Interface contacts:
Residue Q418 in protein 1 is in contact with residue D41 in protein 2 (closest heavy-atom distance 3.5 Å).
Residue W170 in protein 1 contacts residue T56 in protein 2 (closest heavy-atom distance 3.3 Å).
Residue V159 in protein 1 interacts with residue A16 in protein 2 (closest heavy-atom distance 3.6 Å).
Residue P37 in protein 1 interacts with residue I70 in protein 2 (closest heavy-atom distance 4.0 Å).
Residue A163 in protein 1 contacts residue F63 in protein 2 (closest heavy-atom distance 3.5 Å).
Residue P37 in protein 1 interacts with residue A67 in protein 2 (closest heavy-atom distance 3.9 Å).
Residue R116 in protein 1 is in contact with residue L24 in protein 2 (closest heavy-atom distance 3.1 Å).
Residue N182 in protein 1 interacts with residue L35 in protein 2 (closest heavy-atom distance 3.2 Å).
Residue R116 in protein 1 is in contact with residue P28 in protein 2 (closest heavy-atom distance 3.5 Å).
Residue E173 in protein 1 interacts with residue P28 in protein 2 (closest heavy-atom distance 3.5 Å).
Residue R17 in protein 1 contacts residue A40 in protein 2 (closest heavy-atom distance 3.4 Å).
Residue W170 in protein 1 contacts residue V57 in protein 2 (closest heavy-atom distance 3.9 Å).
Residue I120 in protein 1 interacts with residue L24 in protein 2 (closest heavy-atom distance 3.7 Å).
Residue Q113 in protein 1 is in contact with residue E27 in protein 2 (closest heavy-atom distance 3.1 Å).
Residue R422 in protein 1 contacts residue D41 in protein 2 (closest heavy-atom distance 3.4 Å).
Residue Q414 in protein 1 interacts with residue M36 in protein 2 (closest heavy-atom distance 3.5 Å).
Residue I117 in protein 1 is in contact with residue L24 in protein 2 (closest heavy-atom distance 3.6 Å).
Residue R174 in protein 1 is in contact with residue Q26 in protein 2 (closest heavy-atom distance 3.6 Å).
Residue F155 in protein 1 contacts residue L13 in protein 2 (closest heavy-atom distance 3.7 Å).
Residue A163 in protein 1 is in contact with residue A16 in protein 2 (closest heavy-atom distance 3.7 Å).
Residue I120 in protein 1 is in contact with residue V20 in protein 2 (closest heavy-atom distance 3.9 Å).
Residue G181 in protein 1 is in contact with residue G37 in protein 2 (closest heavy-atom distance 3.5 Å).
Residue T160 in protein 1 interacts with residue F63 in protein 2 (closest heavy-atom distance 3.5 Å).
Residue R17 in protein 1 is in contact with residue S39 in protein 2 (closest heavy-atom distance 3.7 Å).
Residue P145 in protein 1 is in contact with residue R75 in protein 2 (closest heavy-atom distance 3.1 Å).
Residue L167 in protein 1 contacts residue G60 in protein 2 (closest heavy-atom distance 3.9 Å).
Residue V159 in protein 1 contacts residue L13 in protein 2 (closest heavy-atom distance 3.9 Å).
Residue R108 in protein 1 interacts with residue G31 in protein 2 (closest heavy-atom distance 3.6 Å).
Residue T176 in protein 1 is in contact with residue G37 in protein 2 (closest heavy-atom distance 3.5 Å).
Residue T160 in protein 1 contacts residue Y12 in protein 2 (closest heavy-atom distance 2.9 Å).
Residue I72 in protein 1 interacts with residue F63 in protein 2 (closest heavy-atom distance 3.6 Å).
Residue R116 in protein 1 is in contact with residue Q26 in protein 2 (closest heavy-atom distance 3.0 Å).
Residue R109 in protein 1 is in contact with residue E27 in protein 2 (closest heavy-atom distance 3.5 Å).
Residue I272 in protein 1 interacts with residue D34 in protein 2 (closest heavy-atom distance 3.9 Å).
Residue Q16 in protein 1 contacts residue F43 in protein 2 (closest heavy-atom distance 3.5 Å).
Residue F152 in protein 1 interacts with residue Y5 in protein 2 (closest heavy-atom distance 3.7 Å).
Residue I34 in protein 1 contacts residue L68 in protein 2 (closest heavy-atom distance 3.8 Å).
Residue Q418 in protein 1 is in contact with residue G38 in protein 2 (closest heavy-atom distance 2.5 Å).
Residue R17 in protein 1 contacts residue L42 in protein 2 (closest heavy-atom distance 3.3 Å).
Residue V162 in protein 1 interacts with residue V20 in protein 2 (closest heavy-atom distance 3.5 Å).
Residue Q113 in protein 1 contacts residue L24 in protein 2 (closest heavy-atom distance 3.1 Å).
Residue Q418 in protein 1 interacts with residue A40 in protein 2 (closest heavy-atom distance 2.6 Å).
Residue R116 in protein 1 is in contact with residue V23 in protein 2 (closest heavy-atom distance 2.8 Å).
Residue Y178 in protein 1 interacts with residue A45 in protein 2 (closest heavy-atom distance 3.6 Å).
Residue L14 in protein 1 interacts with residue A40 in protein 2 (closest heavy-atom distance 3.9 Å).
Residue I34 in protein 1 is in contact with residue A64 in protein 2 (closest heavy-atom distance 3.5 Å).
Residue N182 in protein 1 is in contact with residue M36 in protein 2 (closest heavy-atom distance 3.4 Å).
Residue V159 in protein 1 contacts residue Y12 in protein 2 (closest heavy-atom distance 3.6 Å).
Residue F20 in protein 1 contacts residue Y53 in protein 2 (closest heavy-atom distance 3.4 Å).
Residue N112 in protein 1 interacts with residue Q30 in protein 2 (closest heavy-atom distance 3.1 Å).
Residue A166 in protein 1 interacts with residue V23 in protein 2 (closest heavy-atom distance 3.5 Å).
Residue F152 in protein 1 interacts with residue I9 in protein 2 (closest heavy-atom distance 3.5 Å).
Residue Q418 in protein 1 contacts residue S39 in protein 2 (closest heavy-atom distance 3.4 Å).
Residue F155 in protein 1 is in contact with residue I9 in protein 2 (closest heavy-atom distance 3.9 Å).
Residue T176 in protein 1 contacts residue M36 in protein 2 (closest heavy-atom distance 3.2 Å).
Residue G146 in protein 1 is in contact with residue R75 in protein 2 (closest heavy-atom distance 3.9 Å).
Residue W170 in protein 1 interacts with residue Y53 in protein 2 (closest heavy-atom distance 3.4 Å).
Residue W170 in protein 1 interacts with residue Q26 in protein 2 (closest heavy-atom distance 3.1 Å).
Residue W170 in protein 1 interacts with residue V23 in protein 2 (closest heavy-atom distance 3.8 Å).
Residue W147 in protein 1 is in contact with residue Y5 in protein 2 (closest heavy-atom distance 4.0 Å).

Sequence of protein 2:
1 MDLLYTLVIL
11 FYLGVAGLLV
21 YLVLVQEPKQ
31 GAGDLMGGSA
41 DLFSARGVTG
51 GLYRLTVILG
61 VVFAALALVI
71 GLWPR

The following describes two proteins that form a bound complex.

Sequence of protein 1:
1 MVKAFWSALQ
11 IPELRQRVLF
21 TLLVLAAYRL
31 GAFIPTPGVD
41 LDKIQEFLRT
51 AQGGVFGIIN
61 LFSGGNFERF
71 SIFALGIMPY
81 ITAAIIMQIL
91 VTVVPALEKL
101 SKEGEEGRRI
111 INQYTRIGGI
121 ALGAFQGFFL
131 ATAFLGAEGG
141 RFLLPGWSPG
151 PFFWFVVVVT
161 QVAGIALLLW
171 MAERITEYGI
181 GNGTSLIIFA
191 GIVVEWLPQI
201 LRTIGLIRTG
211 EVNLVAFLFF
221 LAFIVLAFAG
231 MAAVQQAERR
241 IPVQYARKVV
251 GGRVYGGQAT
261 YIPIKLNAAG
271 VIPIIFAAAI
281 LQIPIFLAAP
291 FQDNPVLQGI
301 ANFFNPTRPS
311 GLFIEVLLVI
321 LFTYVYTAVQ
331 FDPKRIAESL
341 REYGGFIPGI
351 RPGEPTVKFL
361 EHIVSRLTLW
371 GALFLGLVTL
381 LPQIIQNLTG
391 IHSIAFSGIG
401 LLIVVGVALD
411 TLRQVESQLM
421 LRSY